This data describes a binding interaction between two proteins.

Residue-level contacts at the interface:
Residue E75 in chain B is in contact with residue W7 in chain A (closest heavy-atom distance 3.8 Å).
Residue V95 in chain B contacts residue E5 in chain A (closest heavy-atom distance 3.7 Å).
Residue L76 in chain B interacts with residue E11 in chain A (closest heavy-atom distance 4.1 Å).
Residue V83 in chain B interacts with residue P4 in chain A (closest heavy-atom distance 3.9 Å).
Residue G108 in chain B interacts with residue N20 in chain A (closest heavy-atom distance 4.7 Å).
Residue L76 in chain B contacts residue I8 in chain A (closest heavy-atom distance 4.2 Å).
Residue N106 in chain B contacts residue D17 in chain A (closest heavy-atom distance 2.9 Å).
Residue L70 in chain B is in contact with residue I15 in chain A (closest heavy-atom distance 3.7 Å).
Residue V95 in chain B interacts with residue A9 in chain A (closest heavy-atom distance 3.7 Å).
Residue N106 in chain B is in contact with residue N20 in chain A (closest heavy-atom distance 3.5 Å).
Residue I80 in chain B interacts with residue I8 in chain A (closest heavy-atom distance 3.8 Å).
Residue A112 in chain B is in contact with residue G16 in chain A (closest heavy-atom distance 4.6 Å).
Residue M99 in chain B interacts with residue R13 in chain A (closest heavy-atom distance 3.1 Å).
Residue A112 in chain B contacts residue L12 in chain A (closest heavy-atom distance 3.8 Å).
Residue N106 in chain B is in contact with residue G16 in chain A (closest heavy-atom distance 3.6 Å).
Residue D98 in chain B interacts with residue A9 in chain A (closest heavy-atom distance 3.1 Å).
Residue F116 in chain B interacts with residue L12 in chain A (closest heavy-atom distance 3.6 Å).
Residue F116 in chain B is in contact with residue I8 in chain A (closest heavy-atom distance 3.9 Å).
Residue N73 in chain B interacts with residue I15 in chain A (closest heavy-atom distance 3.9 Å).
Residue I66 in chain B is in contact with residue F19 in chain A (closest heavy-atom distance 3.4 Å).
Residue M79 in chain B contacts residue P4 in chain A (closest heavy-atom distance 3.6 Å).
Residue I66 in chain B contacts residue Y23 in chain A (closest heavy-atom distance 4.7 Å).
Residue N73 in chain B interacts with residue E11 in chain A (closest heavy-atom distance 3.0 Å).
Residue V83 in chain B contacts residue E5 in chain A (closest heavy-atom distance 4.4 Å).
Residue L76 in chain B contacts residue L12 in chain A (closest heavy-atom distance 4.4 Å).
Residue D98 in chain B is in contact with residue Q10 in chain A (closest heavy-atom distance 4.7 Å).
Residue N73 in chain B is in contact with residue R14 in chain A (closest heavy-atom distance 4.4 Å).
Residue M79 in chain B contacts residue I8 in chain A (closest heavy-atom distance 3.7 Å).
Residue V91 in chain B interacts with residue E5 in chain A (closest heavy-atom distance 3.9 Å).
Residue R94 in chain B interacts with residue E5 in chain A (closest heavy-atom distance 3.1 Å).
Residue M79 in chain B interacts with residue W7 in chain A (closest heavy-atom distance 3.2 Å).
Residue L70 in chain B interacts with residue F19 in chain A (closest heavy-atom distance 4.1 Å).
Residue G108 in chain B interacts with residue G16 in chain A (closest heavy-atom distance 3.4 Å).
Residue G108 in chain B contacts residue F19 in chain A (closest heavy-atom distance 4.0 Å).
Residue D98 in chain B interacts with residue R13 in chain A (closest heavy-atom distance 3.1 Å).
Residue E69 in chain B is in contact with residue F19 in chain A (closest heavy-atom distance 3.8 Å).
Residue M99 in chain B interacts with residue A9 in chain A (closest heavy-atom distance 3.6 Å).
Residue R109 in chain B contacts residue G16 in chain A (closest heavy-atom distance 3.6 Å).
Residue V95 in chain B contacts residue L12 in chain A (closest heavy-atom distance 3.9 Å).
Residue W107 in chain B contacts residue N20 in chain A (closest heavy-atom distance 4.3 Å).
Residue A82 in chain B is in contact with residue P4 in chain A (closest heavy-atom distance 4.2 Å).
Residue V95 in chain B interacts with residue I8 in chain A (closest heavy-atom distance 4.5 Å).
Residue R109 in chain B interacts with residue R13 in chain A (closest heavy-atom distance 3.4 Å).
Residue R65 in chain B is in contact with residue Y23 in chain A (closest heavy-atom distance 3.8 Å).
Residue A112 in chain B interacts with residue I15 in chain A (closest heavy-atom distance 4.6 Å).
Residue R109 in chain B is in contact with residue D17 in chain A (closest heavy-atom distance 2.8 Å).
Residue D98 in chain B contacts residue I6 in chain A (closest heavy-atom distance 3.6 Å).
Residue S101 in chain B is in contact with residue R13 in chain A (closest heavy-atom distance 3.0 Å).
Residue M99 in chain B contacts residue L12 in chain A (closest heavy-atom distance 3.8 Å).
Residue D102 in chain B contacts residue R13 in chain A (closest heavy-atom distance 3.6 Å).
Residue F100 in chain B contacts residue R13 in chain A (closest heavy-atom distance 4.7 Å).
Residue L76 in chain B interacts with residue W7 in chain A (closest heavy-atom distance 3.8 Å).
Residue V83 in chain B is in contact with residue I8 in chain A (closest heavy-atom distance 3.6 Å).
Residue R109 in chain B interacts with residue L12 in chain A (closest heavy-atom distance 5.0 Å).
Residue Y115 in chain B is in contact with residue L12 in chain A (closest heavy-atom distance 4.7 Å).
Residue L76 in chain B is in contact with residue I15 in chain A (closest heavy-atom distance 4.2 Å).
Residue D98 in chain B interacts with residue E5 in chain A (closest heavy-atom distance 4.8 Å).

Sequence of chain A:
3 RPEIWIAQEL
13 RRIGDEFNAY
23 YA

Sequence of chain B:
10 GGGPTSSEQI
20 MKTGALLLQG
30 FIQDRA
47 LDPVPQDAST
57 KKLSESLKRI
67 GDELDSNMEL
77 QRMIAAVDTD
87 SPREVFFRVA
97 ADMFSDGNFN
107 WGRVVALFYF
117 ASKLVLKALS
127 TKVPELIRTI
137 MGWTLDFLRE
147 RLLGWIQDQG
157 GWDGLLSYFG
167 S